This data describes a binding interaction between two proteins.

Sequence of protein 2:
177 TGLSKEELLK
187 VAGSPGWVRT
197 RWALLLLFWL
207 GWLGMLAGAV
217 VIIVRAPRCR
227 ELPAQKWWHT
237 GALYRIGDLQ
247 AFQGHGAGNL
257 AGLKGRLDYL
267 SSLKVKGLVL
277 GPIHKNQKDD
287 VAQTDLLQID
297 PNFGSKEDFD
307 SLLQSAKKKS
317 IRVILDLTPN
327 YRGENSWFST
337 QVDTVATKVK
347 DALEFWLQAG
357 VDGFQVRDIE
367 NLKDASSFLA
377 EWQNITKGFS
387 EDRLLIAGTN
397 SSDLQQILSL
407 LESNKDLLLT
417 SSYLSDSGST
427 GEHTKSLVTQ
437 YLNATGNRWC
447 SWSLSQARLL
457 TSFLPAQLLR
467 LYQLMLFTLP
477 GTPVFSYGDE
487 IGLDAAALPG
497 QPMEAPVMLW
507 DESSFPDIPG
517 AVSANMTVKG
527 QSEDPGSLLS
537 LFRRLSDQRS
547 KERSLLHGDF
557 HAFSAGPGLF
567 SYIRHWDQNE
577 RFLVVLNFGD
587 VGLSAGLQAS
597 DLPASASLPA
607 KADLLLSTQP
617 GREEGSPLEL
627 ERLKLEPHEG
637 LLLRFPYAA

Residue-level contacts at the interface:
Residue G214 in protein 2 interacts with residue L193 in protein 1 (closest heavy-atom distance 4.4 Å).
Residue A215 in protein 2 interacts with residue V194 in protein 1 (closest heavy-atom distance 4.3 Å).
Residue L179 in protein 2 contacts residue M385 in protein 1 (closest heavy-atom distance 3.8 Å).
Residue L185 in protein 2 contacts residue V522 in protein 1 (closest heavy-atom distance 3.3 Å).
Residue C225 in protein 2 interacts with residue T183 in protein 1 (closest heavy-atom distance 4.1 Å).
Residue R224 in protein 2 contacts residue C184 in protein 1 (closest heavy-atom distance 4.1 Å).
Residue R226 in protein 2 interacts with residue T183 in protein 1 (closest heavy-atom distance 4.1 Å).
Residue R197 in protein 2 interacts with residue Q521 in protein 1 (closest heavy-atom distance 3.9 Å).
Residue R197 in protein 2 interacts with residue M520 in protein 1 (closest heavy-atom distance 4.4 Å).
Residue L179 in protein 2 interacts with residue P524 in protein 1 (closest heavy-atom distance 3.6 Å).
Residue W193 in protein 2 is in contact with residue L519 in protein 1 (closest heavy-atom distance 4.0 Å).
Residue R549 in protein 2 interacts with residue T183 in protein 1 (closest heavy-atom distance 4.0 Å).
Residue D573 in protein 2 interacts with residue C184 in protein 1 (closest heavy-atom distance 3.9 Å).
Residue A215 in protein 2 interacts with residue L193 in protein 1 (closest heavy-atom distance 4.0 Å).
Residue L200 in protein 2 interacts with residue L519 in protein 1 (closest heavy-atom distance 4.0 Å).
Residue I219 in protein 2 is in contact with residue L180 in protein 1 (closest heavy-atom distance 3.9 Å).
Residue I219 in protein 2 interacts with residue L177 in protein 1 (closest heavy-atom distance 3.7 Å).
Residue L179 in protein 2 contacts residue F510 in protein 1 (closest heavy-atom distance 3.1 Å).
Residue W193 in protein 2 is in contact with residue K518 in protein 1 (closest heavy-atom distance 3.5 Å).
Residue G178 in protein 2 interacts with residue S381 in protein 1 (closest heavy-atom distance 3.2 Å).
Residue A222 in protein 2 interacts with residue F181 in protein 1 (closest heavy-atom distance 4.0 Å).
Residue L179 in protein 2 interacts with residue V514 in protein 1 (closest heavy-atom distance 4.5 Å).
Residue K547 in protein 2 is in contact with residue E323 in protein 1 (closest heavy-atom distance 4.2 Å).
Residue G189 in protein 2 contacts residue K518 in protein 1 (closest heavy-atom distance 3.9 Å).
Residue C225 in protein 2 interacts with residue C184 in protein 1 (closest heavy-atom distance 2.0 Å).
Residue S180 in protein 2 interacts with residue V514 in protein 1 (closest heavy-atom distance 4.2 Å).
Residue L185 in protein 2 interacts with residue Q517 in protein 1 (closest heavy-atom distance 3.4 Å).
Residue K314 in protein 2 is in contact with residue V244 in protein 1 (closest heavy-atom distance 2.8 Å).
Residue L212 in protein 2 is in contact with residue L197 in protein 1 (closest heavy-atom distance 4.0 Å).
Residue Q574 in protein 2 contacts residue C184 in protein 1 (closest heavy-atom distance 3.5 Å).
Residue S180 in protein 2 is in contact with residue P524 in protein 1 (closest heavy-atom distance 3.5 Å).
Residue K314 in protein 2 interacts with residue D243 in protein 1 (closest heavy-atom distance 4.3 Å).
Residue M211 in protein 2 interacts with residue L193 in protein 1 (closest heavy-atom distance 4.4 Å).
Residue F204 in protein 2 interacts with residue A204 in protein 1 (closest heavy-atom distance 3.9 Å).
Residue W208 in protein 2 contacts residue L200 in protein 1 (closest heavy-atom distance 4.1 Å).
Residue E182 in protein 2 contacts residue V523 in protein 1 (closest heavy-atom distance 3.9 Å).
Residue W208 in protein 2 is in contact with residue L197 in protein 1 (closest heavy-atom distance 2.5 Å).
Residue W208 in protein 2 is in contact with residue L201 in protein 1 (closest heavy-atom distance 3.7 Å).
Residue M211 in protein 2 is in contact with residue C196 in protein 1 (closest heavy-atom distance 4.0 Å).
Residue P223 in protein 2 contacts residue F181 in protein 1 (closest heavy-atom distance 4.2 Å).
Residue A188 in protein 2 contacts residue K518 in protein 1 (closest heavy-atom distance 2.8 Å).
Residue C225 in protein 2 contacts residue F181 in protein 1 (closest heavy-atom distance 4.2 Å).
Residue K186 in protein 2 interacts with residue P388 in protein 1 (closest heavy-atom distance 4.0 Å).
Residue L185 in protein 2 contacts residue V523 in protein 1 (closest heavy-atom distance 4.2 Å).
Residue W205 in protein 2 interacts with residue L201 in protein 1 (closest heavy-atom distance 4.4 Å).
Residue Q574 in protein 2 is in contact with residue P185 in protein 1 (closest heavy-atom distance 3.0 Å).
Residue L179 in protein 2 is in contact with residue Q517 in protein 1 (closest heavy-atom distance 3.7 Å).
Residue I218 in protein 2 contacts residue E189 in protein 1 (closest heavy-atom distance 4.1 Å).
Residue S180 in protein 2 contacts residue Q517 in protein 1 (closest heavy-atom distance 3.2 Å).
Residue W193 in protein 2 contacts residue L515 in protein 1 (closest heavy-atom distance 3.7 Å).
Residue T177 in protein 2 contacts residue S381 in protein 1 (closest heavy-atom distance 4.3 Å).
Residue L201 in protein 2 interacts with residue Y208 in protein 1 (closest heavy-atom distance 4.0 Å).
Residue I218 in protein 2 interacts with residue L193 in protein 1 (closest heavy-atom distance 4.4 Å).
Residue F204 in protein 2 interacts with residue L200 in protein 1 (closest heavy-atom distance 3.4 Å).
Residue G178 in protein 2 interacts with residue T513 in protein 1 (closest heavy-atom distance 3.8 Å).
Residue W205 in protein 2 interacts with residue Y208 in protein 1 (closest heavy-atom distance 4.0 Å).
Residue I218 in protein 2 interacts with residue A190 in protein 1 (closest heavy-atom distance 3.8 Å).
Residue R197 in protein 2 contacts residue K518 in protein 1 (closest heavy-atom distance 2.8 Å).
Residue L228 in protein 2 interacts with residue T183 in protein 1 (closest heavy-atom distance 4.3 Å).
Residue R197 in protein 2 contacts residue L519 in protein 1 (closest heavy-atom distance 3.9 Å).

Sequence of protein 1:
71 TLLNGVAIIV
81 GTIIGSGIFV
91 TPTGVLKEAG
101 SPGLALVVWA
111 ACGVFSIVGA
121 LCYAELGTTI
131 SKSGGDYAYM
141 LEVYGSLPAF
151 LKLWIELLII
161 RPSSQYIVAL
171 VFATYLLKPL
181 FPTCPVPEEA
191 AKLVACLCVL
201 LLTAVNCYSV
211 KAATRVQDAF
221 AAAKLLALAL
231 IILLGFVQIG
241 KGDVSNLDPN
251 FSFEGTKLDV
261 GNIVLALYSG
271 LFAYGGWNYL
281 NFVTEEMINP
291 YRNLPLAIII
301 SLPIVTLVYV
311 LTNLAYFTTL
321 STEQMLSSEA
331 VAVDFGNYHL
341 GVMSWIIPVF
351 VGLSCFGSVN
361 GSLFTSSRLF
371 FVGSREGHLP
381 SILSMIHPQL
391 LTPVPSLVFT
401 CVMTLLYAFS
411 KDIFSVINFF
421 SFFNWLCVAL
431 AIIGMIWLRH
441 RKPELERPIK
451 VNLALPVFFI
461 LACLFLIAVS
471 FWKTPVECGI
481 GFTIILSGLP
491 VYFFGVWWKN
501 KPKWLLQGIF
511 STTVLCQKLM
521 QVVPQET